Sequence of the first protein:
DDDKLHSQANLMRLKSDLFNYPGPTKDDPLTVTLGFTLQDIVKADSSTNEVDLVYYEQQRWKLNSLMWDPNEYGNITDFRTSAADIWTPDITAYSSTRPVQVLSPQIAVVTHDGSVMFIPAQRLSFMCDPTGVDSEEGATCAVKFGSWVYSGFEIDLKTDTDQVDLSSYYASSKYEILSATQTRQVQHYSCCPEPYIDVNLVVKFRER

Sequence of the second protein:
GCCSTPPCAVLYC

The following describes two proteins that form a bound complex.

Interface contacts:
Residue S176 in the first protein interacts with residue S4 in the second protein (closest heavy-atom distance 3.5 Å).
Residue R88 in the first protein interacts with residue L11 in the second protein (closest heavy-atom distance 4.6 Å).
Residue I115 in the first protein is in contact with residue V10 in the second protein (closest heavy-atom distance 4.5 Å).
Residue M125 in the first protein is in contact with residue Y12 in the second protein (closest heavy-atom distance 4.2 Å).
Residue M125 in the first protein interacts with residue C13 in the second protein (closest heavy-atom distance 4.0 Å).
Residue I127 in the first protein is in contact with residue V10 in the second protein (closest heavy-atom distance 3.5 Å).
Residue D173 in the first protein contacts residue S4 in the second protein (closest heavy-atom distance 4.1 Å).
Residue Q66 in the first protein is in contact with residue C13 in the second protein (closest heavy-atom distance 3.7 Å).
Residue T45 in the first protein contacts residue S4 in the second protein (closest heavy-atom distance 4.2 Å).
Residue D168 in the first protein contacts residue C13 in the second protein (closest heavy-atom distance 4.3 Å).
Residue S175 in the first protein interacts with residue G1 in the second protein (closest heavy-atom distance 4.2 Å).
Residue A116 in the first protein contacts residue V10 in the second protein (closest heavy-atom distance 4.9 Å).
Residue F126 in the first protein interacts with residue V10 in the second protein (closest heavy-atom distance 4.5 Å).
Residue D173 in the first protein interacts with residue C3 in the second protein (closest heavy-atom distance 3.4 Å).
Residue Y64 in the first protein contacts residue S4 in the second protein (closest heavy-atom distance 3.8 Å).
Residue I127 in the first protein is in contact with residue A9 in the second protein (closest heavy-atom distance 3.5 Å).
Residue M125 in the first protein contacts residue V10 in the second protein (closest heavy-atom distance 3.3 Å).
Residue M125 in the first protein contacts residue L11 in the second protein (closest heavy-atom distance 3.6 Å).
Residue Q66 in the first protein contacts residue A9 in the second protein (closest heavy-atom distance 3.6 Å).
Residue Q66 in the first protein is in contact with residue C3 in the second protein (closest heavy-atom distance 3.2 Å).
Residue Y64 in the first protein contacts residue P6 in the second protein (closest heavy-atom distance 4.0 Å).
Residue T45 in the first protein is in contact with residue C3 in the second protein (closest heavy-atom distance 3.7 Å).
Residue M125 in the first protein is in contact with residue A9 in the second protein (closest heavy-atom distance 4.5 Å).
Residue I127 in the first protein interacts with residue P6 in the second protein (closest heavy-atom distance 4.8 Å).
Residue S175 in the first protein is in contact with residue S4 in the second protein (closest heavy-atom distance 3.4 Å).
Residue D86 in the first protein is in contact with residue L11 in the second protein (closest heavy-atom distance 4.4 Å).
Residue R68 in the first protein interacts with residue C13 in the second protein (closest heavy-atom distance 3.6 Å).
Residue V117 in the first protein is in contact with residue V10 in the second protein (closest heavy-atom distance 3.6 Å).
Residue V117 in the first protein contacts residue L11 in the second protein (closest heavy-atom distance 4.3 Å).
Residue Y64 in the first protein contacts residue C3 in the second protein (closest heavy-atom distance 4.7 Å).
Residue T119 in the first protein is in contact with residue L11 in the second protein (closest heavy-atom distance 4.9 Å).